This data describes a binding interaction between two proteins.

Sequence of chain B:
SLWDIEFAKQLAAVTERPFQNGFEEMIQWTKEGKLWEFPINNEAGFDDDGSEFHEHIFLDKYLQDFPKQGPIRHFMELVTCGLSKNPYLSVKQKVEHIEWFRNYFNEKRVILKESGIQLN

Sequence of chain A:
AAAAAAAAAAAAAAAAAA

Contacts between the two chains:
Residue H321 in chain B contacts residue A18 in chain A (closest heavy-atom distance 3.1 Å).
Residue F325 in chain B contacts residue A12 in chain A (closest heavy-atom distance 4.9 Å).
Residue F325 in chain B interacts with residue A17 in chain A (closest heavy-atom distance 3.3 Å).
Residue H321 in chain B interacts with residue A16 in chain A (closest heavy-atom distance 4.8 Å).
Residue F320 in chain B interacts with residue A15 in chain A (closest heavy-atom distance 4.7 Å).
Residue F320 in chain B contacts residue A16 in chain A (closest heavy-atom distance 3.6 Å).
Residue H321 in chain B interacts with residue A17 in chain A (closest heavy-atom distance 3.4 Å).
Residue F320 in chain B is in contact with residue A17 in chain A (closest heavy-atom distance 3.6 Å).